Sequence of the first protein:
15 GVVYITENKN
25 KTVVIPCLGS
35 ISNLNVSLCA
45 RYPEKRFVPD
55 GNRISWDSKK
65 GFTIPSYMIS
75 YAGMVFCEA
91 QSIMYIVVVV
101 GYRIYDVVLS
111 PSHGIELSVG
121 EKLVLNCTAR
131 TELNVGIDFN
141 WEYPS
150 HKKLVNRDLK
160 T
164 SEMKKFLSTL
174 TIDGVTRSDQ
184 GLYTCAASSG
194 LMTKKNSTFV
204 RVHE

Residue-level contacts at the interface:
Residue R156 in the first protein contacts residue T37 in the second protein (closest heavy-atom distance 3.4 Å).
Residue K167 in the first protein is in contact with residue F40 in the second protein (closest heavy-atom distance 4.8 Å).
Residue V98 in the first protein is in contact with residue I77 in the second protein (closest heavy-atom distance 3.1 Å).
Residue N155 in the first protein interacts with residue T37 in the second protein (closest heavy-atom distance 3.6 Å).
Residue Y18 in the first protein is in contact with residue Q83 in the second protein (closest heavy-atom distance 4.5 Å).
Residue V16 in the first protein is in contact with residue P85 in the second protein (closest heavy-atom distance 3.1 Å).
Residue D138 in the first protein contacts residue T37 in the second protein (closest heavy-atom distance 4.7 Å).
Residue F139 in the first protein is in contact with residue T37 in the second protein (closest heavy-atom distance 3.9 Å).
Residue L170 in the first protein contacts residue T37 in the second protein (closest heavy-atom distance 4.5 Å).
Residue Y18 in the first protein interacts with residue L81 in the second protein (closest heavy-atom distance 3.8 Å).
Residue G136 in the first protein contacts residue F40 in the second protein (closest heavy-atom distance 3.4 Å).
Residue G193 in the first protein is in contact with residue P80 in the second protein (closest heavy-atom distance 4.0 Å).
Residue V16 in the first protein interacts with residue G84 in the second protein (closest heavy-atom distance 5.0 Å).
Residue V99 in the first protein interacts with residue K42 in the second protein (closest heavy-atom distance 4.9 Å).
Residue Y18 in the first protein contacts residue I77 in the second protein (closest heavy-atom distance 4.8 Å).
Residue Y18 in the first protein is in contact with residue P85 in the second protein (closest heavy-atom distance 4.7 Å).
Residue V97 in the first protein contacts residue K42 in the second protein (closest heavy-atom distance 3.5 Å).
Residue R156 in the first protein is in contact with residue V35 in the second protein (closest heavy-atom distance 4.9 Å).
Residue I96 in the first protein contacts residue I77 in the second protein (closest heavy-atom distance 4.7 Å).
Residue Y18 in the first protein contacts residue G84 in the second protein (closest heavy-atom distance 4.8 Å).
Residue F169 in the first protein is in contact with residue T37 in the second protein (closest heavy-atom distance 3.3 Å).
Residue S192 in the first protein is in contact with residue V79 in the second protein (closest heavy-atom distance 3.1 Å).
Residue D138 in the first protein contacts residue P80 in the second protein (closest heavy-atom distance 4.7 Å).
Residue D138 in the first protein interacts with residue N38 in the second protein (closest heavy-atom distance 2.9 Å).
Residue I137 in the first protein is in contact with residue N38 in the second protein (closest heavy-atom distance 3.2 Å).
Residue G136 in the first protein contacts residue N38 in the second protein (closest heavy-atom distance 4.3 Å).
Residue I96 in the first protein is in contact with residue K42 in the second protein (closest heavy-atom distance 3.8 Å).
Residue D157 in the first protein interacts with residue A36 in the second protein (closest heavy-atom distance 4.9 Å).
Residue G136 in the first protein interacts with residue T37 in the second protein (closest heavy-atom distance 3.8 Å).
Residue I137 in the first protein interacts with residue T37 in the second protein (closest heavy-atom distance 2.6 Å).
Residue D157 in the first protein is in contact with residue V35 in the second protein (closest heavy-atom distance 4.5 Å).
Residue D138 in the first protein contacts residue V79 in the second protein (closest heavy-atom distance 2.9 Å).
Residue G136 in the first protein contacts residue V79 in the second protein (closest heavy-atom distance 3.6 Å).
Residue V98 in the first protein is in contact with residue K42 in the second protein (closest heavy-atom distance 4.1 Å).
Residue S191 in the first protein contacts residue V79 in the second protein (closest heavy-atom distance 4.2 Å).
Residue V135 in the first protein is in contact with residue F40 in the second protein (closest heavy-atom distance 3.5 Å).
Residue I96 in the first protein interacts with residue P85 in the second protein (closest heavy-atom distance 4.1 Å).
Residue V99 in the first protein is in contact with residue F40 in the second protein (closest heavy-atom distance 4.2 Å).
Residue N134 in the first protein interacts with residue F40 in the second protein (closest heavy-atom distance 3.1 Å).
Residue I96 in the first protein contacts residue F75 in the second protein (closest heavy-atom distance 3.5 Å).
Residue G193 in the first protein interacts with residue V79 in the second protein (closest heavy-atom distance 3.8 Å).
Residue D157 in the first protein is in contact with residue T37 in the second protein (closest heavy-atom distance 3.9 Å).
Residue N155 in the first protein interacts with residue V35 in the second protein (closest heavy-atom distance 4.8 Å).

This data describes a binding interaction between two proteins.

Sequence of the second protein:
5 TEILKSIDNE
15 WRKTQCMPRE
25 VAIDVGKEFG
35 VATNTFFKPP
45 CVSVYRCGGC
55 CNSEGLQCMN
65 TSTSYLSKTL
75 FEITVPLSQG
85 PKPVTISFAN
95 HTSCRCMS